Sequence of chain B:
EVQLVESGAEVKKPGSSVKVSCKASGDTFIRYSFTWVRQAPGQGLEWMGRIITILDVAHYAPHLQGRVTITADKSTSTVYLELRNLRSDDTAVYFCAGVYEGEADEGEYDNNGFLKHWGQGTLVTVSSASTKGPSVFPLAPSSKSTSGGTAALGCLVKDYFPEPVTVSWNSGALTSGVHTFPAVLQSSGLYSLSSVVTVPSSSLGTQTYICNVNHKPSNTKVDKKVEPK

Contacts between the two chains:
Residue Q243 in chain A contacts residue E108 in chain B (closest heavy-atom distance 3.3 Å).
Residue V42 in chain A is in contact with residue H59 in chain B (closest heavy-atom distance 4.2 Å).
Residue I241 in chain A contacts residue E108 in chain B (closest heavy-atom distance 3.5 Å).
Residue I244 in chain A interacts with residue G107 in chain B (closest heavy-atom distance 3.0 Å).
Residue P258 in chain A contacts residue Y109 in chain B (closest heavy-atom distance 3.4 Å).
Residue V58 in chain A is in contact with residue V57 in chain B (closest heavy-atom distance 3.9 Å).
Residue M255 in chain A interacts with residue I52 in chain B (closest heavy-atom distance 4.0 Å).
Residue Q243 in chain A contacts residue G107 in chain B (closest heavy-atom distance 2.7 Å).
Residue V42 in chain A is in contact with residue L55 in chain B (closest heavy-atom distance 4.2 Å).
Residue I244 in chain A interacts with residue Y109 in chain B (closest heavy-atom distance 4.0 Å).
Residue I241 in chain A is in contact with residue G107 in chain B (closest heavy-atom distance 4.9 Å).
Residue V42 in chain A is in contact with residue V57 in chain B (closest heavy-atom distance 4.5 Å).
Residue K242 in chain A contacts residue G107 in chain B (closest heavy-atom distance 3.5 Å).
Residue I244 in chain A contacts residue L55 in chain B (closest heavy-atom distance 3.8 Å).
Residue P258 in chain A interacts with residue N111 in chain B (closest heavy-atom distance 4.9 Å).
Residue I244 in chain A is in contact with residue E108 in chain B (closest heavy-atom distance 4.7 Å).
Residue K242 in chain A contacts residue E108 in chain B (closest heavy-atom distance 4.9 Å).
Residue Q243 in chain A interacts with residue Y109 in chain B (closest heavy-atom distance 2.9 Å).
Residue I244 in chain A is in contact with residue I54 in chain B (closest heavy-atom distance 3.7 Å).
Residue P258 in chain A is in contact with residue D110 in chain B (closest heavy-atom distance 3.3 Å).
Residue M255 in chain A contacts residue Y109 in chain B (closest heavy-atom distance 3.8 Å).
Residue I244 in chain A contacts residue A104 in chain B (closest heavy-atom distance 4.3 Å).
Residue R240 in chain A contacts residue E106 in chain B (closest heavy-atom distance 3.5 Å).
Residue M255 in chain A interacts with residue N111 in chain B (closest heavy-atom distance 3.7 Å).
Residue L44 in chain A contacts residue V57 in chain B (closest heavy-atom distance 3.7 Å).
Residue Y256 in chain A contacts residue Y109 in chain B (closest heavy-atom distance 4.9 Å).
Residue L44 in chain A interacts with residue L55 in chain B (closest heavy-atom distance 4.1 Å).
Residue T60 in chain A interacts with residue H59 in chain B (closest heavy-atom distance 2.7 Å).
Residue R240 in chain A is in contact with residue E108 in chain B (closest heavy-atom distance 2.6 Å).
Residue V42 in chain A contacts residue I52 in chain B (closest heavy-atom distance 4.4 Å).
Residue M255 in chain A contacts residue L55 in chain B (closest heavy-atom distance 4.0 Å).
Residue K242 in chain A interacts with residue E106 in chain B (closest heavy-atom distance 3.1 Å).
Residue R240 in chain A contacts residue E103 in chain B (closest heavy-atom distance 2.9 Å).

Sequence of chain A:
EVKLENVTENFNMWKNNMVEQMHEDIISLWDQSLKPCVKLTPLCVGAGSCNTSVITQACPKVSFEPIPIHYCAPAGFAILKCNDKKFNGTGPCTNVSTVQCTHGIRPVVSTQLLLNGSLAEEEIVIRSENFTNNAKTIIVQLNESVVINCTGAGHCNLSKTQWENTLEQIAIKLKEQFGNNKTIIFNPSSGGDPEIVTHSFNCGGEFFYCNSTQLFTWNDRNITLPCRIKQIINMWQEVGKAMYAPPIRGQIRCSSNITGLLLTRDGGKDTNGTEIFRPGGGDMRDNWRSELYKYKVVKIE

These two protein chains interact to form a complex.